The following describes two proteins that form a bound complex.

Residue-level contacts at the interface:
Residue I160 in protein 2 is in contact with residue W14 in protein 1 (closest heavy-atom distance 3.8 Å).
Residue M157 in protein 2 interacts with residue W14 in protein 1 (closest heavy-atom distance 3.4 Å).
Residue M257 in protein 2 is in contact with residue G9 in protein 1 (closest heavy-atom distance 4.0 Å).
Residue R321 in protein 2 interacts with residue H8 in protein 1 (closest heavy-atom distance 2.9 Å).
Residue Y318 in protein 2 interacts with residue H8 in protein 1 (closest heavy-atom distance 3.4 Å).
Residue Q260 in protein 2 contacts residue W14 in protein 1 (closest heavy-atom distance 4.0 Å).
Residue I289 in protein 2 interacts with residue L2 in protein 1 (closest heavy-atom distance 3.4 Å).
Residue T290 in protein 2 contacts residue L2 in protein 1 (closest heavy-atom distance 4.0 Å).
Residue R321 in protein 2 contacts residue I10 in protein 1 (closest heavy-atom distance 3.9 Å).
Residue N261 in protein 2 interacts with residue E7 in protein 1 (closest heavy-atom distance 3.2 Å).
Residue G292 in protein 2 is in contact with residue Y4 in protein 1 (closest heavy-atom distance 3.1 Å).
Residue G292 in protein 2 interacts with residue L2 in protein 1 (closest heavy-atom distance 4.1 Å).
Residue Q260 in protein 2 is in contact with residue H8 in protein 1 (closest heavy-atom distance 4.0 Å).
Residue N261 in protein 2 interacts with residue H8 in protein 1 (closest heavy-atom distance 3.3 Å).
Residue N261 in protein 2 is in contact with residue I10 in protein 1 (closest heavy-atom distance 4.0 Å).
Residue Q260 in protein 2 interacts with residue E7 in protein 1 (closest heavy-atom distance 3.6 Å).
Residue R321 in protein 2 is in contact with residue V11 in protein 1 (closest heavy-atom distance 3.6 Å).
Residue T291 in protein 2 contacts residue P5 in protein 1 (closest heavy-atom distance 3.5 Å).
Residue H329 in protein 2 interacts with residue V11 in protein 1 (closest heavy-atom distance 4.0 Å).
Residue N159 in protein 2 is in contact with residue T12 in protein 1 (closest heavy-atom distance 2.9 Å).
Residue N261 in protein 2 is in contact with residue G9 in protein 1 (closest heavy-atom distance 3.9 Å).
Residue T258 in protein 2 interacts with residue H8 in protein 1 (closest heavy-atom distance 3.4 Å).
Residue V256 in protein 2 contacts residue W14 in protein 1 (closest heavy-atom distance 4.1 Å).
Residue Y293 in protein 2 is in contact with residue Y4 in protein 1 (closest heavy-atom distance 2.9 Å).
Residue L295 in protein 2 interacts with residue Y4 in protein 1 (closest heavy-atom distance 3.7 Å).
Residue Q260 in protein 2 interacts with residue I10 in protein 1 (closest heavy-atom distance 3.2 Å).
Residue N261 in protein 2 contacts residue I6 in protein 1 (closest heavy-atom distance 3.6 Å).
Residue P264 in protein 2 contacts residue Y4 in protein 1 (closest heavy-atom distance 3.7 Å).
Residue D280 in protein 2 is in contact with residue H8 in protein 1 (closest heavy-atom distance 3.1 Å).
Residue C300 in protein 2 contacts residue I6 in protein 1 (closest heavy-atom distance 3.8 Å).
Residue I289 in protein 2 interacts with residue I6 in protein 1 (closest heavy-atom distance 3.8 Å).
Residue R321 in protein 2 contacts residue G9 in protein 1 (closest heavy-atom distance 3.1 Å).
Residue T291 in protein 2 contacts residue L2 in protein 1 (closest heavy-atom distance 3.5 Å).
Residue N159 in protein 2 contacts residue W14 in protein 1 (closest heavy-atom distance 3.3 Å).
Residue M257 in protein 2 is in contact with residue W14 in protein 1 (closest heavy-atom distance 3.8 Å).
Residue Q262 in protein 2 contacts residue I10 in protein 1 (closest heavy-atom distance 3.9 Å).
Residue N159 in protein 2 contacts residue N13 in protein 1 (closest heavy-atom distance 3.0 Å).
Residue Y318 in protein 2 is in contact with residue E7 in protein 1 (closest heavy-atom distance 3.2 Å).
Residue M157 in protein 2 interacts with residue D15 in protein 1 (closest heavy-atom distance 3.8 Å).
Residue G268 in protein 2 contacts residue Y4 in protein 1 (closest heavy-atom distance 4.0 Å).
Residue T258 in protein 2 contacts residue G9 in protein 1 (closest heavy-atom distance 4.2 Å).
Residue L273 in protein 2 is in contact with residue T12 in protein 1 (closest heavy-atom distance 4.2 Å).
Residue R259 in protein 2 interacts with residue G9 in protein 1 (closest heavy-atom distance 4.1 Å).
Residue Q221 in protein 2 contacts residue W14 in protein 1 (closest heavy-atom distance 2.8 Å).
Residue V253 in protein 2 interacts with residue W14 in protein 1 (closest heavy-atom distance 3.8 Å).
Residue C282 in protein 2 interacts with residue H8 in protein 1 (closest heavy-atom distance 4.1 Å).
Residue W279 in protein 2 is in contact with residue H8 in protein 1 (closest heavy-atom distance 3.6 Å).
Residue Y293 in protein 2 interacts with residue I6 in protein 1 (closest heavy-atom distance 3.8 Å).
Residue G292 in protein 2 interacts with residue I6 in protein 1 (closest heavy-atom distance 3.8 Å).
Residue M157 in protein 2 contacts residue N13 in protein 1 (closest heavy-atom distance 3.3 Å).
Residue R321 in protein 2 contacts residue E7 in protein 1 (closest heavy-atom distance 2.9 Å).
Residue T291 in protein 2 contacts residue I6 in protein 1 (closest heavy-atom distance 2.8 Å).
Residue I316 in protein 2 contacts residue H8 in protein 1 (closest heavy-atom distance 4.1 Å).
Residue I289 in protein 2 contacts residue P5 in protein 1 (closest heavy-atom distance 4.0 Å).
Residue Q260 in protein 2 is in contact with residue T12 in protein 1 (closest heavy-atom distance 3.1 Å).
Residue I276 in protein 2 is in contact with residue I6 in protein 1 (closest heavy-atom distance 4.0 Å).
Residue W279 in protein 2 contacts residue I6 in protein 1 (closest heavy-atom distance 3.7 Å).
Residue Q260 in protein 2 is in contact with residue G9 in protein 1 (closest heavy-atom distance 2.9 Å).
Residue N217 in protein 2 interacts with residue D15 in protein 1 (closest heavy-atom distance 3.5 Å).
Residue R220 in protein 2 is in contact with residue D15 in protein 1 (closest heavy-atom distance 3.0 Å).

Sequence of protein 1:
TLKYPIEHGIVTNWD

Sequence of protein 2:
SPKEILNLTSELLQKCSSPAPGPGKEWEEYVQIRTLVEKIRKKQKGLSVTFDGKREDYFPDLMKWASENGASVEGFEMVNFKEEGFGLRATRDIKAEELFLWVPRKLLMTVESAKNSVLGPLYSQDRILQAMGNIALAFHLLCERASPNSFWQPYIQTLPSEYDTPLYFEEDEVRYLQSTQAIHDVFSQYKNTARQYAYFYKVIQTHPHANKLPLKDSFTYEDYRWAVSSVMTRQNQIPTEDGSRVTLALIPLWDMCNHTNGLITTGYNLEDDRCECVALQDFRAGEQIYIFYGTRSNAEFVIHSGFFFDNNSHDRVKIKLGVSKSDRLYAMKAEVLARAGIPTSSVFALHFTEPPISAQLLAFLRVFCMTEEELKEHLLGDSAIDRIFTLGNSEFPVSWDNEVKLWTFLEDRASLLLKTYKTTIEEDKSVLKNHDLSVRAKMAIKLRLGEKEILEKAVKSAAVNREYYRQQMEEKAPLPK